Sequence of protein 2:
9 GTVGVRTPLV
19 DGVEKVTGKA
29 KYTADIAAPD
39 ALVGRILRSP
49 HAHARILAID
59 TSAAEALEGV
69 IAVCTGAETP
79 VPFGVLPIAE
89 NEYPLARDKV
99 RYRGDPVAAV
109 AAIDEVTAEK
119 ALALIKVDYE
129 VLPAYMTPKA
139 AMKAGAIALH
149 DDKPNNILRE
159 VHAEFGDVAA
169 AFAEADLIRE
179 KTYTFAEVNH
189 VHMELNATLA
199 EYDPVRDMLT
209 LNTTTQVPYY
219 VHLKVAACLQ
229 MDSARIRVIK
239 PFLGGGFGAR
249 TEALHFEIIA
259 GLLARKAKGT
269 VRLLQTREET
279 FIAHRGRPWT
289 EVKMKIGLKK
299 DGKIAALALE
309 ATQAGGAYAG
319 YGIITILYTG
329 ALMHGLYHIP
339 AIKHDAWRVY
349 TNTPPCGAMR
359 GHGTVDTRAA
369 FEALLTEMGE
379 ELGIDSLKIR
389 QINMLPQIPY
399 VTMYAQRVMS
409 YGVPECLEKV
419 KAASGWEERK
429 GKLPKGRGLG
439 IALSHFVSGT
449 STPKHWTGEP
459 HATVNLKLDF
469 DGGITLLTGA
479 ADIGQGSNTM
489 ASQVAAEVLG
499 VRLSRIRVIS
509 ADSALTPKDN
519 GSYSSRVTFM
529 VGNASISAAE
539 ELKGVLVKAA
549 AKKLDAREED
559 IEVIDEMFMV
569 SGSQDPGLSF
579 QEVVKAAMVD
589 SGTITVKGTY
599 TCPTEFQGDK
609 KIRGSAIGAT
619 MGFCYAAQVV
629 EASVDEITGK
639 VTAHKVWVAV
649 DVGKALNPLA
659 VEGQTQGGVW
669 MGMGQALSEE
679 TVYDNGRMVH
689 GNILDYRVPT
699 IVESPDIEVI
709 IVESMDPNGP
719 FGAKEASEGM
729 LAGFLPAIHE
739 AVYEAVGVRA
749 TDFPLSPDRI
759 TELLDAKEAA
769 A

These two protein chains interact to form a complex.

Contacts between the two chains:
Residue R101 in protein 2 interacts with residue G134 in protein 1 (closest heavy-atom distance 3.6 Å).
Residue E276 in protein 2 is in contact with residue W131 in protein 1 (closest heavy-atom distance 3.4 Å).
Residue R685 in protein 2 is in contact with residue F124 in protein 1 (closest heavy-atom distance 3.9 Å).
Residue V687 in protein 2 contacts residue Q127 in protein 1 (closest heavy-atom distance 3.5 Å).
Residue D756 in protein 2 is in contact with residue Y304 in protein 1 (closest heavy-atom distance 3.5 Å).
Residue L692 in protein 2 interacts with residue D232 in protein 1 (closest heavy-atom distance 4.1 Å).
Residue I691 in protein 2 is in contact with residue R228 in protein 1 (closest heavy-atom distance 3.8 Å).
Residue R101 in protein 2 contacts residue W130 in protein 1 (closest heavy-atom distance 4.0 Å).
Residue L692 in protein 2 is in contact with residue R228 in protein 1 (closest heavy-atom distance 4.0 Å).
Residue S47 in protein 2 contacts residue W130 in protein 1 (closest heavy-atom distance 3.3 Å).
Residue R685 in protein 2 contacts residue W131 in protein 1 (closest heavy-atom distance 3.8 Å).
Residue D682 in protein 2 is in contact with residue F124 in protein 1 (closest heavy-atom distance 3.8 Å).
Residue E701 in protein 2 is in contact with residue D229 in protein 1 (closest heavy-atom distance 3.0 Å).
Residue E117 in protein 2 is in contact with residue I3 in protein 1 (closest heavy-atom distance 3.7 Å).
Residue V700 in protein 2 contacts residue A230 in protein 1 (closest heavy-atom distance 4.1 Å).
Residue E113 in protein 2 contacts residue I3 in protein 1 (closest heavy-atom distance 3.7 Å).
Residue L692 in protein 2 interacts with residue V231 in protein 1 (closest heavy-atom distance 4.2 Å).
Residue N690 in protein 2 interacts with residue R42 in protein 1 (closest heavy-atom distance 3.7 Å).
Residue T759 in protein 2 interacts with residue Y304 in protein 1 (closest heavy-atom distance 3.4 Å).
Residue T636 in protein 2 contacts residue V225 in protein 1 (closest heavy-atom distance 4.1 Å).
Residue P755 in protein 2 interacts with residue I227 in protein 1 (closest heavy-atom distance 4.0 Å).
Residue I635 in protein 2 is in contact with residue A311 in protein 1 (closest heavy-atom distance 3.8 Å).
Residue P755 in protein 2 is in contact with residue Y304 in protein 1 (closest heavy-atom distance 3.2 Å).
Residue I280 in protein 2 is in contact with residue W130 in protein 1 (closest heavy-atom distance 3.9 Å).
Residue K638 in protein 2 interacts with residue D229 in protein 1 (closest heavy-atom distance 2.6 Å).
Residue V696 in protein 2 is in contact with residue R228 in protein 1 (closest heavy-atom distance 2.9 Å).
Residue K638 in protein 2 contacts residue R228 in protein 1 (closest heavy-atom distance 3.5 Å).
Residue V700 in protein 2 contacts residue D229 in protein 1 (closest heavy-atom distance 3.6 Å).
Residue L692 in protein 2 is in contact with residue F233 in protein 1 (closest heavy-atom distance 3.8 Å).
Residue D763 in protein 2 is in contact with residue R307 in protein 1 (closest heavy-atom distance 2.3 Å).
Residue T698 in protein 2 contacts residue R228 in protein 1 (closest heavy-atom distance 3.9 Å).
Residue R46 in protein 2 is in contact with residue W130 in protein 1 (closest heavy-atom distance 2.9 Å).
Residue V687 in protein 2 contacts residue T123 in protein 1 (closest heavy-atom distance 3.7 Å).
Residue D693 in protein 2 interacts with residue I299 in protein 1 (closest heavy-atom distance 3.6 Å).
Residue R101 in protein 2 interacts with residue W131 in protein 1 (closest heavy-atom distance 2.9 Å).
Residue S676 in protein 2 contacts residue I227 in protein 1 (closest heavy-atom distance 3.9 Å).
Residue R695 in protein 2 interacts with residue I299 in protein 1 (closest heavy-atom distance 3.8 Å).
Residue T759 in protein 2 interacts with residue R307 in protein 1 (closest heavy-atom distance 3.7 Å).
Residue L692 in protein 2 contacts residue R121 in protein 1 (closest heavy-atom distance 3.6 Å).
Residue T698 in protein 2 is in contact with residue A230 in protein 1 (closest heavy-atom distance 3.9 Å).
Residue K638 in protein 2 interacts with residue R226 in protein 1 (closest heavy-atom distance 2.6 Å).
Residue K638 in protein 2 is in contact with residue I227 in protein 1 (closest heavy-atom distance 3.1 Å).
Residue R685 in protein 2 is in contact with residue N135 in protein 1 (closest heavy-atom distance 3.3 Å).
Residue E701 in protein 2 interacts with residue R228 in protein 1 (closest heavy-atom distance 3.4 Å).
Residue G102 in protein 2 is in contact with residue W130 in protein 1 (closest heavy-atom distance 3.8 Å).
Residue T636 in protein 2 is in contact with residue Y304 in protein 1 (closest heavy-atom distance 2.6 Å).
Residue V680 in protein 2 interacts with residue I299 in protein 1 (closest heavy-atom distance 3.7 Å).
Residue R101 in protein 2 interacts with residue N135 in protein 1 (closest heavy-atom distance 3.6 Å).
Residue R695 in protein 2 is in contact with residue D232 in protein 1 (closest heavy-atom distance 3.5 Å).
Residue R695 in protein 2 is in contact with residue I227 in protein 1 (closest heavy-atom distance 3.3 Å).
Residue P48 in protein 2 is in contact with residue G134 in protein 1 (closest heavy-atom distance 3.9 Å).
Residue M686 in protein 2 contacts residue W131 in protein 1 (closest heavy-atom distance 2.8 Å).
Residue E113 in protein 2 contacts residue M1 in protein 1 (closest heavy-atom distance 3.0 Å).
Residue E276 in protein 2 is in contact with residue W130 in protein 1 (closest heavy-atom distance 3.5 Å).
Residue H688 in protein 2 interacts with residue I299 in protein 1 (closest heavy-atom distance 4.0 Å).
Residue T636 in protein 2 contacts residue V308 in protein 1 (closest heavy-atom distance 4.0 Å).
Residue R695 in protein 2 contacts residue T300 in protein 1 (closest heavy-atom distance 3.2 Å).
Residue E276 in protein 2 is in contact with residue S128 in protein 1 (closest heavy-atom distance 2.6 Å).
Residue R695 in protein 2 contacts residue R228 in protein 1 (closest heavy-atom distance 3.8 Å).
Residue V687 in protein 2 is in contact with residue I299 in protein 1 (closest heavy-atom distance 3.9 Å).

Sequence of protein 1:
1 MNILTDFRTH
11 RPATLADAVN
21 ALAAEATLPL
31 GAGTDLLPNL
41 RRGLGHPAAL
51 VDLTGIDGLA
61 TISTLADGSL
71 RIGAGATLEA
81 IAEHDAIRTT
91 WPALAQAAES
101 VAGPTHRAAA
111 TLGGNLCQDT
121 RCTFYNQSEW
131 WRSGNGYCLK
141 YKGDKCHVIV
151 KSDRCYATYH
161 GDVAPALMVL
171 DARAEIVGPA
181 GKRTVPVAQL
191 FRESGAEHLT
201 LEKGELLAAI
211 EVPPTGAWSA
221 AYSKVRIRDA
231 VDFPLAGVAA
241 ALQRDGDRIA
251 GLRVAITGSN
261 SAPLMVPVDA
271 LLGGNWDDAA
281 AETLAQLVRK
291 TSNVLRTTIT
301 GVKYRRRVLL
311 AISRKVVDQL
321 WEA